Sequence of protein 2:
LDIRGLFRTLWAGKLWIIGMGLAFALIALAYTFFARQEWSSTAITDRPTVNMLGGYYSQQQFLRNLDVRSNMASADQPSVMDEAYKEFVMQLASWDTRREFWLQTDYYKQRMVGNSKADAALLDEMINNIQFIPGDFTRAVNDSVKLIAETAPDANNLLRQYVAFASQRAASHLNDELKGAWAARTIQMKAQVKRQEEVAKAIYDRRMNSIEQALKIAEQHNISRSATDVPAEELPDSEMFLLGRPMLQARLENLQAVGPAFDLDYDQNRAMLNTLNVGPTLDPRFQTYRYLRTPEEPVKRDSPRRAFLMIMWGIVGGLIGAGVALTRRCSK

Contacts between the two chains:
Residue N87 in protein 1 is in contact with residue Q77 in protein 2 (closest heavy-atom distance 2.4 Å).
Residue C346 in protein 1 contacts residue R20 in protein 2 (closest heavy-atom distance 3.5 Å).
Residue S226 in protein 1 interacts with residue V274 in protein 2 (closest heavy-atom distance 3.2 Å).
Residue W111 in protein 1 interacts with residue E312 in protein 2 (closest heavy-atom distance 4.0 Å).
Residue I219 in protein 1 interacts with residue L280 in protein 2 (closest heavy-atom distance 4.0 Å).
Residue S110 in protein 1 contacts residue L308 in protein 2 (closest heavy-atom distance 3.5 Å).
Residue R222 in protein 1 contacts residue Y282 in protein 2 (closest heavy-atom distance 4.3 Å).
Residue E103 in protein 1 interacts with residue R306 in protein 2 (closest heavy-atom distance 3.6 Å).
Residue D192 in protein 1 is in contact with residue N67 in protein 2 (closest heavy-atom distance 3.5 Å).
Residue M256 in protein 1 interacts with residue P262 in protein 2 (closest heavy-atom distance 4.5 Å).
Residue H189 in protein 1 contacts residue T65 in protein 2 (closest heavy-atom distance 3.4 Å).
Residue M106 in protein 1 is in contact with residue R306 in protein 2 (closest heavy-atom distance 2.9 Å).
Residue A137 in protein 1 interacts with residue V315 in protein 2 (closest heavy-atom distance 3.8 Å).
Residue G196 in protein 1 interacts with residue V66 in protein 2 (closest heavy-atom distance 4.1 Å).
Residue Q229 in protein 1 is in contact with residue A273 in protein 2 (closest heavy-atom distance 3.8 Å).
Residue P150 in protein 1 is in contact with residue A156 in protein 2 (closest heavy-atom distance 4.4 Å).
Residue W111 in protein 1 contacts residue T310 in protein 2 (closest heavy-atom distance 4.2 Å).
Residue D112 in protein 1 contacts residue R309 in protein 2 (closest heavy-atom distance 4.4 Å).
Residue S347 in protein 1 interacts with residue R24 in protein 2 (closest heavy-atom distance 2.5 Å).
Residue I219 in protein 1 contacts residue D283 in protein 2 (closest heavy-atom distance 3.3 Å).
Residue Q107 in protein 1 interacts with residue R306 in protein 2 (closest heavy-atom distance 3.4 Å).
Residue M106 in protein 1 contacts residue D62 in protein 2 (closest heavy-atom distance 3.7 Å).
Residue R211 in protein 1 is in contact with residue A287 in protein 2 (closest heavy-atom distance 4.3 Å).
Residue V215 in protein 1 contacts residue A287 in protein 2 (closest heavy-atom distance 3.7 Å).
Residue R345 in protein 1 interacts with residue R20 in protein 2 (closest heavy-atom distance 3.9 Å).
Residue R211 in protein 1 is in contact with residue M288 in protein 2 (closest heavy-atom distance 3.8 Å).
Residue W111 in protein 1 is in contact with residue R309 in protein 2 (closest heavy-atom distance 3.7 Å).
Residue L22 in protein 1 interacts with residue R20 in protein 2 (closest heavy-atom distance 3.4 Å).
Residue C346 in protein 1 contacts residue D18 in protein 2 (closest heavy-atom distance 4.0 Å).
Residue L342 in protein 1 is in contact with residue R20 in protein 2 (closest heavy-atom distance 3.2 Å).
Residue R222 in protein 1 contacts residue F278 in protein 2 (closest heavy-atom distance 4.0 Å).
Residue H189 in protein 1 is in contact with residue R306 in protein 2 (closest heavy-atom distance 4.2 Å).
Residue T343 in protein 1 interacts with residue R20 in protein 2 (closest heavy-atom distance 3.7 Å).
Residue E193 in protein 1 is in contact with residue T65 in protein 2 (closest heavy-atom distance 3.2 Å).
Residue A197 in protein 1 contacts residue V66 in protein 2 (closest heavy-atom distance 4.2 Å).
Residue R211 in protein 1 interacts with residue T291 in protein 2 (closest heavy-atom distance 3.6 Å).
Residue N87 in protein 1 is in contact with residue N81 in protein 2 (closest heavy-atom distance 3.1 Å).
Residue V215 in protein 1 is in contact with residue Q284 in protein 2 (closest heavy-atom distance 3.9 Å).
Residue D112 in protein 1 interacts with residue L308 in protein 2 (closest heavy-atom distance 3.4 Å).
Residue A136 in protein 1 interacts with residue V315 in protein 2 (closest heavy-atom distance 3.7 Å).
Residue E214 in protein 1 contacts residue A287 in protein 2 (closest heavy-atom distance 3.2 Å).
Residue D140 in protein 1 is in contact with residue V315 in protein 2 (closest heavy-atom distance 3.7 Å).
Residue E214 in protein 1 is in contact with residue N290 in protein 2 (closest heavy-atom distance 3.9 Å).
Residue M106 in protein 1 is in contact with residue L308 in protein 2 (closest heavy-atom distance 3.8 Å).
Residue M256 in protein 1 is in contact with residue A266 in protein 2 (closest heavy-atom distance 3.9 Å).
Residue R115 in protein 1 contacts residue E312 in protein 2 (closest heavy-atom distance 3.8 Å).
Residue M88 in protein 1 contacts residue R85 in protein 2 (closest heavy-atom distance 4.4 Å).
Residue D112 in protein 1 is in contact with residue T310 in protein 2 (closest heavy-atom distance 2.7 Å).
Residue R211 in protein 1 interacts with residue F78 in protein 2 (closest heavy-atom distance 3.8 Å).
Residue R222 in protein 1 contacts residue D283 in protein 2 (closest heavy-atom distance 2.6 Å).
Residue T343 in protein 1 contacts residue F23 in protein 2 (closest heavy-atom distance 3.7 Å).
Residue V215 in protein 1 is in contact with residue D283 in protein 2 (closest heavy-atom distance 3.5 Å).
Residue A200 in protein 1 contacts residue Y73 in protein 2 (closest heavy-atom distance 4.5 Å).
Residue T25 in protein 1 is in contact with residue R20 in protein 2 (closest heavy-atom distance 3.6 Å).
Residue Q204 in protein 1 contacts residue N81 in protein 2 (closest heavy-atom distance 3.8 Å).
Residue V215 in protein 1 is in contact with residue L280 in protein 2 (closest heavy-atom distance 3.9 Å).
Residue E255 in protein 1 is in contact with residue S242 in protein 2 (closest heavy-atom distance 4.1 Å).
Residue M256 in protein 1 is in contact with residue M263 in protein 2 (closest heavy-atom distance 4.2 Å).
Residue I233 in protein 1 is in contact with residue E269 in protein 2 (closest heavy-atom distance 3.8 Å).
Residue W111 in protein 1 contacts residue L308 in protein 2 (closest heavy-atom distance 3.6 Å).

These two protein chains interact to form a complex.

Sequence of protein 1:
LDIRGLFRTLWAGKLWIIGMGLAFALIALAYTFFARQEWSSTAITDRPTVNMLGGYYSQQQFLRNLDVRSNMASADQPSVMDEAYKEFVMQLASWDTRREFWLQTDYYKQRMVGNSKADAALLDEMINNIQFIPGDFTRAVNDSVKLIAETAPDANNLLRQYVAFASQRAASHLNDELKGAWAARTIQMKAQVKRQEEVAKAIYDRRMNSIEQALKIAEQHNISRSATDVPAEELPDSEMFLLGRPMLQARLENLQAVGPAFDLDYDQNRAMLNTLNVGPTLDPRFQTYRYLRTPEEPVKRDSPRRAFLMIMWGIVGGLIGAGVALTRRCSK